Sequence of protein 1:
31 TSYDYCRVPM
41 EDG

These two protein chains interact to form a complex.

Sequence of protein 2:
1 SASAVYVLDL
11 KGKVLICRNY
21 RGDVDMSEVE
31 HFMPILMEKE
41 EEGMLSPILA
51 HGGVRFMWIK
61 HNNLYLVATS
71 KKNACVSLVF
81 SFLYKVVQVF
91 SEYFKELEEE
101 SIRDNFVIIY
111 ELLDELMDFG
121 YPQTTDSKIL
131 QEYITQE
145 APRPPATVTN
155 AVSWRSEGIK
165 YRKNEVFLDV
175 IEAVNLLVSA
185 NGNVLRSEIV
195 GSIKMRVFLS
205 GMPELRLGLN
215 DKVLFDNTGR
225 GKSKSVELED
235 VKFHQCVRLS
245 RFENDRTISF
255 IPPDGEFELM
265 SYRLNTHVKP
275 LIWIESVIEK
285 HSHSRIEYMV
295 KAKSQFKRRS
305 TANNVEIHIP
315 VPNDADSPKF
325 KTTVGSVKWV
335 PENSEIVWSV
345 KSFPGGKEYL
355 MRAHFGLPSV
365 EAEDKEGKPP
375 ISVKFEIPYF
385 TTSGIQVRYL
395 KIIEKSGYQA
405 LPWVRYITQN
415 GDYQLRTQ

Interface contacts:
Residue I411 in protein 2 interacts with residue Y33 in protein 1 (closest heavy-atom distance 3.6 Å).
Residue Q403 in protein 2 interacts with residue M40 in protein 1 (closest heavy-atom distance 3.2 Å).
Residue W407 in protein 2 is in contact with residue C36 in protein 1 (closest heavy-atom distance 3.3 Å).
Residue Y393 in protein 2 contacts residue V38 in protein 1 (closest heavy-atom distance 4.2 Å).
Residue V391 in protein 2 is in contact with residue V38 in protein 1 (closest heavy-atom distance 3.7 Å).
Residue Y393 in protein 2 interacts with residue D42 in protein 1 (closest heavy-atom distance 3.5 Å).
Residue R409 in protein 2 is in contact with residue D34 in protein 1 (closest heavy-atom distance 3.2 Å).
Residue V408 in protein 2 is in contact with residue D34 in protein 1 (closest heavy-atom distance 4.3 Å).
Residue K395 in protein 2 is in contact with residue M40 in protein 1 (closest heavy-atom distance 3.2 Å).
Residue R392 in protein 2 contacts residue D42 in protein 1 (closest heavy-atom distance 2.8 Å).
Residue P406 in protein 2 interacts with residue V38 in protein 1 (closest heavy-atom distance 3.6 Å).
Residue P406 in protein 2 is in contact with residue C36 in protein 1 (closest heavy-atom distance 4.1 Å).
Residue R392 in protein 2 is in contact with residue V38 in protein 1 (closest heavy-atom distance 4.8 Å).
Residue D173 in protein 2 is in contact with residue Y35 in protein 1 (closest heavy-atom distance 4.1 Å).
Residue V408 in protein 2 interacts with residue Y35 in protein 1 (closest heavy-atom distance 3.3 Å).
Residue K395 in protein 2 contacts residue E41 in protein 1 (closest heavy-atom distance 4.1 Å).
Residue L394 in protein 2 is in contact with residue V38 in protein 1 (closest heavy-atom distance 4.3 Å).
Residue R392 in protein 2 interacts with residue P39 in protein 1 (closest heavy-atom distance 3.4 Å).
Residue A404 in protein 2 contacts residue R37 in protein 1 (closest heavy-atom distance 4.2 Å).
Residue L172 in protein 2 contacts residue Y35 in protein 1 (closest heavy-atom distance 3.9 Å).
Residue Y383 in protein 2 is in contact with residue C36 in protein 1 (closest heavy-atom distance 4.1 Å).
Residue N307 in protein 2 is in contact with residue Y33 in protein 1 (closest heavy-atom distance 2.3 Å).
Residue P382 in protein 2 contacts residue Y33 in protein 1 (closest heavy-atom distance 3.5 Å).
Residue I396 in protein 2 interacts with residue M40 in protein 1 (closest heavy-atom distance 3.3 Å).
Residue V408 in protein 2 is in contact with residue R37 in protein 1 (closest heavy-atom distance 5.0 Å).
Residue V408 in protein 2 is in contact with residue V38 in protein 1 (closest heavy-atom distance 3.7 Å).
Residue Y383 in protein 2 contacts residue Y33 in protein 1 (closest heavy-atom distance 3.9 Å).
Residue L394 in protein 2 contacts residue P39 in protein 1 (closest heavy-atom distance 3.1 Å).
Residue E380 in protein 2 interacts with residue Y33 in protein 1 (closest heavy-atom distance 3.5 Å).
Residue W407 in protein 2 contacts residue R37 in protein 1 (closest heavy-atom distance 3.3 Å).
Residue P406 in protein 2 is in contact with residue P39 in protein 1 (closest heavy-atom distance 4.3 Å).
Residue V408 in protein 2 contacts residue C36 in protein 1 (closest heavy-atom distance 2.6 Å).
Residue Y383 in protein 2 contacts residue Y35 in protein 1 (closest heavy-atom distance 4.3 Å).
Residue F171 in protein 2 is in contact with residue Y35 in protein 1 (closest heavy-atom distance 3.6 Å).
Residue R409 in protein 2 is in contact with residue T31 in protein 1 (closest heavy-atom distance 3.4 Å).
Residue Y383 in protein 2 interacts with residue D34 in protein 1 (closest heavy-atom distance 2.5 Å).
Residue Y393 in protein 2 interacts with residue M40 in protein 1 (closest heavy-atom distance 3.5 Å).
Residue Y393 in protein 2 interacts with residue E41 in protein 1 (closest heavy-atom distance 3.5 Å).
Residue Y393 in protein 2 contacts residue P39 in protein 1 (closest heavy-atom distance 3.2 Å).
Residue R409 in protein 2 interacts with residue Y35 in protein 1 (closest heavy-atom distance 3.0 Å).
Residue R409 in protein 2 is in contact with residue Y33 in protein 1 (closest heavy-atom distance 3.6 Å).
Residue L394 in protein 2 is in contact with residue M40 in protein 1 (closest heavy-atom distance 3.1 Å).
Residue R409 in protein 2 contacts residue C36 in protein 1 (closest heavy-atom distance 4.8 Å).
Residue R200 in protein 2 is in contact with residue Y35 in protein 1 (closest heavy-atom distance 3.1 Å).
Residue W407 in protein 2 contacts residue Y35 in protein 1 (closest heavy-atom distance 3.5 Å).
Residue L405 in protein 2 is in contact with residue R37 in protein 1 (closest heavy-atom distance 4.4 Å).
Residue Y402 in protein 2 interacts with residue M40 in protein 1 (closest heavy-atom distance 4.1 Å).
Residue P406 in protein 2 is in contact with residue R37 in protein 1 (closest heavy-atom distance 3.2 Å).